These two protein chains interact to form a complex.

Sequence of chain A:
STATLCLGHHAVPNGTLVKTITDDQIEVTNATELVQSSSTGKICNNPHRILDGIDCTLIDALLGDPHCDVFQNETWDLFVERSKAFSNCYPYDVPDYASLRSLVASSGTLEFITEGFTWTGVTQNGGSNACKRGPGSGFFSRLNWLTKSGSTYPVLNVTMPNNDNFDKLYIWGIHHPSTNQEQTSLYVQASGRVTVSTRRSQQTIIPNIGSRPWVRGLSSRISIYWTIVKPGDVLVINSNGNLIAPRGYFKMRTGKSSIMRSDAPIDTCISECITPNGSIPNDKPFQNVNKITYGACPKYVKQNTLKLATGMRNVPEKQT

Contacts between the two chains:
Residue T128 in chain A is in contact with residue S28 in chain B (closest heavy-atom distance 3.2 Å).
Residue V163 in chain A contacts residue Y27 in chain B (closest heavy-atom distance 4.6 Å).
Residue T128 in chain A is in contact with residue S31 in chain B (closest heavy-atom distance 4.4 Å).
Residue N165 in chain A interacts with residue Y27 in chain B (closest heavy-atom distance 4.1 Å).
Residue T128 in chain A is in contact with residue T30 in chain B (closest heavy-atom distance 3.7 Å).
Residue V163 in chain A interacts with residue S31 in chain B (closest heavy-atom distance 4.3 Å).
Residue N165 in chain A is in contact with residue S31 in chain B (closest heavy-atom distance 3.6 Å).

Sequence of chain B:
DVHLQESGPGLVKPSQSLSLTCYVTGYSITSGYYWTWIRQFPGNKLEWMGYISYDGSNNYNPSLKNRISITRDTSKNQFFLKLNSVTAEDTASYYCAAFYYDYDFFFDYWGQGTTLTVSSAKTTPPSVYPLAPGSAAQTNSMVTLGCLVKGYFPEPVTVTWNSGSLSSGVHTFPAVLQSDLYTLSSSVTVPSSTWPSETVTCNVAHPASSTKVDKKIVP